These two protein chains interact to form a complex.

Sequence of chain B:
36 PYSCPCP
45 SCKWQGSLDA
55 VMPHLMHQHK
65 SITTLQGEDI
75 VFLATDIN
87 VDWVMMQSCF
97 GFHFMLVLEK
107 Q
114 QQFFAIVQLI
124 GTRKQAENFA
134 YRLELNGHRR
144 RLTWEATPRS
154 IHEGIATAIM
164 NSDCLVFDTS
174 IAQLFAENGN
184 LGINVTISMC

Contacts between the two chains:
Residue D80 in chain B contacts residue P9 in chain A (closest heavy-atom distance 4.8 Å).
Residue W89 in chain B interacts with residue V7 in chain A (closest heavy-atom distance 3.3 Å).
Residue G71 in chain B is in contact with residue P3 in chain A (closest heavy-atom distance 4.9 Å).
Residue F76 in chain B is in contact with residue A5 in chain A (closest heavy-atom distance 3.9 Å).
Residue V87 in chain B contacts residue P9 in chain A (closest heavy-atom distance 3.4 Å).
Residue W89 in chain B contacts residue P9 in chain A (closest heavy-atom distance 3.6 Å).
Residue V87 in chain B interacts with residue I10 in chain A (closest heavy-atom distance 4.0 Å).
Residue T67 in chain B interacts with residue A5 in chain A (closest heavy-atom distance 4.7 Å).
Residue M91 in chain B is in contact with residue A5 in chain A (closest heavy-atom distance 3.7 Å).
Residue I74 in chain B contacts residue P3 in chain A (closest heavy-atom distance 3.4 Å).
Residue W89 in chain B contacts residue I10 in chain A (closest heavy-atom distance 4.9 Å).
Residue L69 in chain B interacts with residue A4 in chain A (closest heavy-atom distance 3.7 Å).
Residue V75 in chain B interacts with residue A5 in chain A (closest heavy-atom distance 2.9 Å).
Residue V90 in chain B interacts with residue V7 in chain A (closest heavy-atom distance 3.6 Å).
Residue T79 in chain B interacts with residue P9 in chain A (closest heavy-atom distance 3.7 Å).
Residue T67 in chain B contacts residue V6 in chain A (closest heavy-atom distance 4.8 Å).
Residue D88 in chain B interacts with residue A8 in chain A (closest heavy-atom distance 4.5 Å).
Residue V90 in chain B contacts residue I10 in chain A (closest heavy-atom distance 3.6 Å).
Residue V75 in chain B interacts with residue P3 in chain A (closest heavy-atom distance 2.9 Å).
Residue L77 in chain B contacts residue V7 in chain A (closest heavy-atom distance 2.9 Å).
Residue D88 in chain B is in contact with residue I10 in chain A (closest heavy-atom distance 2.8 Å).
Residue T79 in chain B contacts residue A8 in chain A (closest heavy-atom distance 3.7 Å).
Residue F76 in chain B interacts with residue V7 in chain A (closest heavy-atom distance 3.6 Å).
Residue T79 in chain B contacts residue V7 in chain A (closest heavy-atom distance 3.0 Å).
Residue L77 in chain B contacts residue A5 in chain A (closest heavy-atom distance 2.9 Å).
Residue N187 in chain B contacts residue K2 in chain A (closest heavy-atom distance 3.8 Å).
Residue M91 in chain B is in contact with residue V7 in chain A (closest heavy-atom distance 4.0 Å).
Residue T79 in chain B is in contact with residue V6 in chain A (closest heavy-atom distance 3.7 Å).
Residue A78 in chain B is in contact with residue V7 in chain A (closest heavy-atom distance 3.7 Å).
Residue W89 in chain B interacts with residue A8 in chain A (closest heavy-atom distance 3.6 Å).
Residue I74 in chain B is in contact with residue K2 in chain A (closest heavy-atom distance 4.2 Å).
Residue Q70 in chain B is in contact with residue P3 in chain A (closest heavy-atom distance 3.7 Å).
Residue L69 in chain B interacts with residue A5 in chain A (closest heavy-atom distance 3.7 Å).
Residue V75 in chain B contacts residue K2 in chain A (closest heavy-atom distance 4.1 Å).
Residue L69 in chain B interacts with residue P3 in chain A (closest heavy-atom distance 3.6 Å).
Residue V75 in chain B contacts residue A4 in chain A (closest heavy-atom distance 3.2 Å).
Residue D88 in chain B interacts with residue P9 in chain A (closest heavy-atom distance 3.4 Å).
Residue D73 in chain B interacts with residue P3 in chain A (closest heavy-atom distance 3.9 Å).
Residue L77 in chain B contacts residue V6 in chain A (closest heavy-atom distance 3.6 Å).
Residue D73 in chain B contacts residue K2 in chain A (closest heavy-atom distance 3.3 Å).

Sequence of chain A:
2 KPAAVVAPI